Sequence of chain A:
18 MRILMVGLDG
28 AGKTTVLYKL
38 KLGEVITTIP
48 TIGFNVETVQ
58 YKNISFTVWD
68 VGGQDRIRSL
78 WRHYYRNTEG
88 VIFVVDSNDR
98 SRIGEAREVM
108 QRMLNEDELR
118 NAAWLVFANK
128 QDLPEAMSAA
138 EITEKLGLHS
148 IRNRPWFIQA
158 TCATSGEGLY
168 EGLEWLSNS

Interface contacts:
Residue S108 in chain B is in contact with residue F51 in chain A (closest heavy-atom distance 4.1 Å).
Residue I104 in chain B contacts residue F51 in chain A (closest heavy-atom distance 2.9 Å).
Residue S107 in chain B interacts with residue I49 in chain A (closest heavy-atom distance 3.9 Å).
Residue I103 in chain B contacts residue I49 in chain A (closest heavy-atom distance 3.0 Å).
Residue T106 in chain B is in contact with residue F51 in chain A (closest heavy-atom distance 5.0 Å).
Residue V105 in chain B contacts residue F51 in chain A (closest heavy-atom distance 2.9 Å).
Residue S107 in chain B is in contact with residue F51 in chain A (closest heavy-atom distance 3.8 Å).
Residue I103 in chain B contacts residue F51 in chain A (closest heavy-atom distance 4.5 Å).
Residue V105 in chain B interacts with residue I49 in chain A (closest heavy-atom distance 4.5 Å).
Residue I103 in chain B contacts residue G50 in chain A (closest heavy-atom distance 3.5 Å).
Residue T106 in chain B interacts with residue G50 in chain A (closest heavy-atom distance 2.9 Å).
Residue Q78 in chain B is in contact with residue V53 in chain A (closest heavy-atom distance 4.4 Å).
Residue S107 in chain B contacts residue G50 in chain A (closest heavy-atom distance 2.0 Å).
Residue S108 in chain B is in contact with residue G50 in chain A (closest heavy-atom distance 3.1 Å).
Residue V105 in chain B contacts residue G50 in chain A (closest heavy-atom distance 1.2 Å).
Residue F77 in chain B interacts with residue V53 in chain A (closest heavy-atom distance 4.0 Å).
Residue T106 in chain B contacts residue I49 in chain A (closest heavy-atom distance 4.1 Å).
Residue I104 in chain B contacts residue G50 in chain A (closest heavy-atom distance 2.6 Å).

Sequence of chain B:
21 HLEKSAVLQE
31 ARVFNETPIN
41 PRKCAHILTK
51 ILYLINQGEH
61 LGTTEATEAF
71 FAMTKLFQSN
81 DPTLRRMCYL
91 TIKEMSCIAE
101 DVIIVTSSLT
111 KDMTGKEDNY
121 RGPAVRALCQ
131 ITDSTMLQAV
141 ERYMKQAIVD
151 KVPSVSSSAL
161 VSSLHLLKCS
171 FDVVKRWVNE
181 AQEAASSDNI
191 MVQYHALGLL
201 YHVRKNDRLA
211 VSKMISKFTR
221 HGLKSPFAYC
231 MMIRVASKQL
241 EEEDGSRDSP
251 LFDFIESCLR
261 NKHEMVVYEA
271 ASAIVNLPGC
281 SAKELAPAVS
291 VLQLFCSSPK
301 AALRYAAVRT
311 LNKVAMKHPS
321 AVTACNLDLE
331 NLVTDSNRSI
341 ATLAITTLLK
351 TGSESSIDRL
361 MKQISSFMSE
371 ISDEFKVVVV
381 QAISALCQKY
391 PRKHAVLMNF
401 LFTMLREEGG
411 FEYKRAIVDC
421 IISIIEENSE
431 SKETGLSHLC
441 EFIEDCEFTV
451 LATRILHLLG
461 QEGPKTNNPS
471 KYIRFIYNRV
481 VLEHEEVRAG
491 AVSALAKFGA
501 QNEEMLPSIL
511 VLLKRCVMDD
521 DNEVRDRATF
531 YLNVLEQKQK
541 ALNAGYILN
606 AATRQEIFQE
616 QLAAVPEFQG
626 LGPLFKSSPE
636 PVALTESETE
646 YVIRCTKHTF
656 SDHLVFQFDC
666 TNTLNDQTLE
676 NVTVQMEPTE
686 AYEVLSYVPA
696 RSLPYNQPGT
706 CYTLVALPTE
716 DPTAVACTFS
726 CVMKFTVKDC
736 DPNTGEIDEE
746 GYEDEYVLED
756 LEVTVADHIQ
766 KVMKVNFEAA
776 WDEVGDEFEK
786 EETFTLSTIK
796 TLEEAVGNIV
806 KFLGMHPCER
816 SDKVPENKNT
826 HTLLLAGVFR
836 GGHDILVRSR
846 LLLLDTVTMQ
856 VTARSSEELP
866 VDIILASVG

The following describes two proteins that form a bound complex.